Sequence of protein 1:
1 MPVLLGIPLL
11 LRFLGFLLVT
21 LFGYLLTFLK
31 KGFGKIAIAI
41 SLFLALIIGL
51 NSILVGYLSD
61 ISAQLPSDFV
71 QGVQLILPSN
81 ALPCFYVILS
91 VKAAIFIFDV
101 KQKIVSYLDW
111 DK

Residue-level contacts at the interface:
Residue I76 in protein 1 contacts residue I39 in protein 2 (closest heavy-atom distance 3.4 Å).
Residue L75 in protein 1 contacts residue V31 in protein 2 (closest heavy-atom distance 4.7 Å).
Residue G72 in protein 1 interacts with residue G34 in protein 2 (closest heavy-atom distance 4.3 Å).
Residue G72 in protein 1 contacts residue A35 in protein 2 (closest heavy-atom distance 4.0 Å).
Residue D68 in protein 1 interacts with residue V30 in protein 2 (closest heavy-atom distance 3.7 Å).
Residue F69 in protein 1 is in contact with residue G34 in protein 2 (closest heavy-atom distance 3.8 Å).
Residue F69 in protein 1 interacts with residue V33 in protein 2 (closest heavy-atom distance 3.6 Å).
Residue V73 in protein 1 is in contact with residue G38 in protein 2 (closest heavy-atom distance 4.6 Å).
Residue I76 in protein 1 contacts residue A35 in protein 2 (closest heavy-atom distance 3.3 Å).
Residue V73 in protein 1 contacts residue G34 in protein 2 (closest heavy-atom distance 4.0 Å).
Residue G72 in protein 1 is in contact with residue V31 in protein 2 (closest heavy-atom distance 3.4 Å).
Residue V73 in protein 1 interacts with residue A35 in protein 2 (closest heavy-atom distance 4.4 Å).
Residue L82 in protein 1 is in contact with residue F42 in protein 2 (closest heavy-atom distance 4.2 Å).
Residue I88 in protein 1 interacts with residue T46 in protein 2 (closest heavy-atom distance 4.4 Å).
Residue F85 in protein 1 contacts residue F42 in protein 2 (closest heavy-atom distance 4.4 Å).
Residue Q71 in protein 1 interacts with residue V31 in protein 2 (closest heavy-atom distance 3.8 Å).
Residue L77 in protein 1 interacts with residue F42 in protein 2 (closest heavy-atom distance 3.6 Å).
Residue I88 in protein 1 contacts residue F45 in protein 2 (closest heavy-atom distance 3.6 Å).
Residue L77 in protein 1 contacts residue G38 in protein 2 (closest heavy-atom distance 4.8 Å).
Residue A81 in protein 1 is in contact with residue F42 in protein 2 (closest heavy-atom distance 4.0 Å).
Residue F85 in protein 1 contacts residue F45 in protein 2 (closest heavy-atom distance 3.7 Å).
Residue F69 in protein 1 is in contact with residue V30 in protein 2 (closest heavy-atom distance 4.1 Å).

Sequence of protein 2:
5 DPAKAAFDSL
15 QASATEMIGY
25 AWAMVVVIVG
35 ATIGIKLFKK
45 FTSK

The following describes two proteins that form a bound complex.